Sequence of the first protein:
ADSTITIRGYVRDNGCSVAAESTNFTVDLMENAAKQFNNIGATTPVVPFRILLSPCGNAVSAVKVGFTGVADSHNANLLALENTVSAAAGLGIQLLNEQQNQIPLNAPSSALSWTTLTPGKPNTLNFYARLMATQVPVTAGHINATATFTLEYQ

Contacts between the two chains:
Residue S3 in the first protein is in contact with residue T23 in the second protein (closest heavy-atom distance 3.2 Å).
Residue S3 in the first protein contacts residue F149 in the second protein (closest heavy-atom distance 3.0 Å).
Residue R12 in the first protein is in contact with residue E31 in the second protein (closest heavy-atom distance 3.5 Å).
Residue Y10 in the first protein contacts residue G141 in the second protein (closest heavy-atom distance 3.7 Å).
Residue I7 in the first protein contacts residue N144 in the second protein (closest heavy-atom distance 3.5 Å).
Residue D13 in the first protein is in contact with residue A34 in the second protein (closest heavy-atom distance 3.9 Å).
Residue T6 in the first protein contacts residue A145 in the second protein (closest heavy-atom distance 3.6 Å).
Residue V11 in the first protein interacts with residue L91 in the second protein (closest heavy-atom distance 3.4 Å).
Residue R12 in the first protein contacts residue A33 in the second protein (closest heavy-atom distance 3.5 Å).
Residue Y10 in the first protein contacts residue E31 in the second protein (closest heavy-atom distance 3.7 Å).
Residue D2 in the first protein contacts residue N24 in the second protein (closest heavy-atom distance 3.7 Å).
Residue I5 in the first protein is in contact with residue A145 in the second protein (closest heavy-atom distance 3.9 Å).
Residue N14 in the first protein is in contact with residue E31 in the second protein (closest heavy-atom distance 3.1 Å).
Residue T6 in the first protein interacts with residue F25 in the second protein (closest heavy-atom distance 3.0 Å).
Residue R12 in the first protein is in contact with residue N32 in the second protein (closest heavy-atom distance 3.2 Å).
Residue T4 in the first protein interacts with residue A147 in the second protein (closest heavy-atom distance 3.9 Å).
Residue A1 in the first protein interacts with residue N24 in the second protein (closest heavy-atom distance 3.5 Å).
Residue N14 in the first protein contacts residue A33 in the second protein (closest heavy-atom distance 3.6 Å).
Residue R8 in the first protein contacts residue T26 in the second protein (closest heavy-atom distance 4.0 Å).
Residue A1 in the first protein is in contact with residue T23 in the second protein (closest heavy-atom distance 3.6 Å).
Residue S3 in the first protein is in contact with residue N24 in the second protein (closest heavy-atom distance 3.7 Å).
Residue G120 in the first protein is in contact with residue K35 in the second protein (closest heavy-atom distance 3.5 Å).
Residue T6 in the first protein contacts residue V27 in the second protein (closest heavy-atom distance 2.9 Å).
Residue R8 in the first protein interacts with residue V27 in the second protein (closest heavy-atom distance 3.2 Å).
Residue V11 in the first protein is in contact with residue N32 in the second protein (closest heavy-atom distance 3.4 Å).
Residue I5 in the first protein interacts with residue A147 in the second protein (closest heavy-atom distance 2.9 Å).
Residue R8 in the first protein contacts residue I143 in the second protein (closest heavy-atom distance 3.2 Å).
Residue D13 in the first protein is in contact with residue A140 in the second protein (closest heavy-atom distance 4.0 Å).
Residue R12 in the first protein contacts residue A34 in the second protein (closest heavy-atom distance 3.1 Å).
Residue D2 in the first protein is in contact with residue T148 in the second protein (closest heavy-atom distance 3.9 Å).
Residue Y10 in the first protein is in contact with residue M30 in the second protein (closest heavy-atom distance 2.8 Å).
Residue C56 in the first protein is in contact with residue K35 in the second protein (closest heavy-atom distance 3.5 Å).
Residue I7 in the first protein is in contact with residue V27 in the second protein (closest heavy-atom distance 3.5 Å).
Residue R8 in the first protein interacts with residue D28 in the second protein (closest heavy-atom distance 3.2 Å).
Residue G9 in the first protein is in contact with residue M30 in the second protein (closest heavy-atom distance 3.5 Å).
Residue I7 in the first protein contacts residue L29 in the second protein (closest heavy-atom distance 3.6 Å).
Residue I7 in the first protein is in contact with residue I143 in the second protein (closest heavy-atom distance 3.7 Å).
Residue Y10 in the first protein contacts residue H142 in the second protein (closest heavy-atom distance 3.4 Å).
Residue I5 in the first protein contacts residue T146 in the second protein (closest heavy-atom distance 3.3 Å).
Residue V11 in the first protein contacts residue G141 in the second protein (closest heavy-atom distance 2.9 Å).
Residue T6 in the first protein contacts residue T26 in the second protein (closest heavy-atom distance 3.2 Å).
Residue I7 in the first protein contacts residue A145 in the second protein (closest heavy-atom distance 2.7 Å).
Residue T4 in the first protein interacts with residue T23 in the second protein (closest heavy-atom distance 3.9 Å).
Residue T4 in the first protein interacts with residue F25 in the second protein (closest heavy-atom distance 3.3 Å).
Residue G9 in the first protein is in contact with residue I143 in the second protein (closest heavy-atom distance 3.0 Å).
Residue S3 in the first protein contacts residue A147 in the second protein (closest heavy-atom distance 4.0 Å).
Residue R8 in the first protein is in contact with residue L29 in the second protein (closest heavy-atom distance 2.8 Å).
Residue Y10 in the first protein is in contact with residue N32 in the second protein (closest heavy-atom distance 3.0 Å).
Residue V11 in the first protein is in contact with residue A140 in the second protein (closest heavy-atom distance 3.0 Å).
Residue R8 in the first protein interacts with residue M30 in the second protein (closest heavy-atom distance 4.0 Å).
Residue S3 in the first protein contacts residue T148 in the second protein (closest heavy-atom distance 3.4 Å).
Residue Y10 in the first protein is in contact with residue I143 in the second protein (closest heavy-atom distance 3.8 Å).
Residue T6 in the first protein contacts residue T146 in the second protein (closest heavy-atom distance 3.8 Å).
Residue N58 in the first protein is in contact with residue K35 in the second protein (closest heavy-atom distance 3.5 Å).
Residue I7 in the first protein is in contact with residue I93 in the second protein (closest heavy-atom distance 3.4 Å).
Residue I5 in the first protein is in contact with residue F67 in the second protein (closest heavy-atom distance 3.8 Å).
Residue T4 in the first protein is in contact with residue T146 in the second protein (closest heavy-atom distance 4.0 Å).
Residue I5 in the first protein is in contact with residue F149 in the second protein (closest heavy-atom distance 3.8 Å).
Residue I5 in the first protein contacts residue F25 in the second protein (closest heavy-atom distance 3.3 Å).
Residue T4 in the first protein contacts residue N24 in the second protein (closest heavy-atom distance 3.0 Å).

Sequence of the second protein:
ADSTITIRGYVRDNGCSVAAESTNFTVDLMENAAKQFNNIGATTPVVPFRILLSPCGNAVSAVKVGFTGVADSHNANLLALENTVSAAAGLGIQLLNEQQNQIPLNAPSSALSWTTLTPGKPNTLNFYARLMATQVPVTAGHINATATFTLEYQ

These two protein chains interact to form a complex.